Sequence of the second protein:
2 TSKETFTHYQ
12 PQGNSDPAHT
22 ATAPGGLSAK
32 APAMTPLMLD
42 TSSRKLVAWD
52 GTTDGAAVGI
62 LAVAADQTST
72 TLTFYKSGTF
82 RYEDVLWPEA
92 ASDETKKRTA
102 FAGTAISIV

This data describes a binding interaction between two proteins.

Interface contacts:
Residue V58 in the first protein interacts with residue Y76 in the second protein (closest heavy-atom distance 3.9 Å).
Residue I57 in the first protein contacts residue Y76 in the second protein (closest heavy-atom distance 4.8 Å).
Residue S59 in the first protein contacts residue T21 in the second protein (closest heavy-atom distance 3.2 Å).
Residue V58 in the first protein contacts residue A63 in the second protein (closest heavy-atom distance 3.8 Å).
Residue V58 in the first protein is in contact with residue T21 in the second protein (closest heavy-atom distance 3.6 Å).
Residue V58 in the first protein contacts residue A19 in the second protein (closest heavy-atom distance 4.4 Å).
Residue V58 in the first protein interacts with residue T74 in the second protein (closest heavy-atom distance 5.0 Å).

Sequence of the first protein:
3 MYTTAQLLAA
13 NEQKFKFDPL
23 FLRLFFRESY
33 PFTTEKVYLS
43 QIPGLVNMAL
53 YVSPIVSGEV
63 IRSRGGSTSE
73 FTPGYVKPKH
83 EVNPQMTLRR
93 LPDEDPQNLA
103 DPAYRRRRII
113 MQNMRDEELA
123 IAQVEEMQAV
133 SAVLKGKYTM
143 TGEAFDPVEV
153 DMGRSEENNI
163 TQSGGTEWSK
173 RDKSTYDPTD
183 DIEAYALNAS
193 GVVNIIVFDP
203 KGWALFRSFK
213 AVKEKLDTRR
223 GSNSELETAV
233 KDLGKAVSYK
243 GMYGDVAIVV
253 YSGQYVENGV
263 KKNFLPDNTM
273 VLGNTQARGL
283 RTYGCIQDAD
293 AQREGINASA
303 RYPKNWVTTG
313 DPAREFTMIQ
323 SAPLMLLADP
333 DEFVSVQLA